Sequence of chain A:
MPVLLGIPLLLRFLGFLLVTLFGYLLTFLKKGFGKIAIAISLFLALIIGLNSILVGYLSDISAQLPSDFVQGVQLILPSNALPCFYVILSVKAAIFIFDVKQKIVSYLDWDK

Sequence of chain B:
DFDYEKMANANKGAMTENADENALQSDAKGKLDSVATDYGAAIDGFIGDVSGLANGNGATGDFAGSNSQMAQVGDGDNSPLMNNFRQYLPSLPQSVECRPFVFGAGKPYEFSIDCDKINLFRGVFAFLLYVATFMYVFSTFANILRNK

This data describes a binding interaction between two proteins.

Residue-level contacts at the interface:
Residue F319 in chain B contacts residue A37 in chain A (closest heavy-atom distance 3.8 Å).
Residue M271 in chain B is in contact with residue L4 in chain A (closest heavy-atom distance 3.9 Å).
Residue M326 in chain B is in contact with residue I104 in chain A (closest heavy-atom distance 3.5 Å).
Residue F357 in chain B is in contact with residue Q71 in chain A (closest heavy-atom distance 3.6 Å).
Residue R342 in chain B is in contact with residue L89 in chain A (closest heavy-atom distance 3.8 Å).
Residue Y392 in chain B contacts residue K92 in chain A (closest heavy-atom distance 3.8 Å).
Residue E273 in chain B is in contact with residue V3 in chain A (closest heavy-atom distance 2.8 Å).
Residue R378 in chain B is in contact with residue L75 in chain A (closest heavy-atom distance 3.5 Å).
Residue E273 in chain B is in contact with residue L5 in chain A (closest heavy-atom distance 3.2 Å).
Residue D294 in chain B is in contact with residue L26 in chain A (closest heavy-atom distance 3.5 Å).
Residue L337 in chain B is in contact with residue N51 in chain A (closest heavy-atom distance 3.1 Å).
Residue P349 in chain B interacts with residue V73 in chain A (closest heavy-atom distance 3.7 Å).
Residue V291 in chain B is in contact with residue F22 in chain A (closest heavy-atom distance 3.4 Å).
Residue Q328 in chain B contacts residue I48 in chain A (closest heavy-atom distance 3.6 Å).
Residue Q350 in chain B contacts residue Q74 in chain A (closest heavy-atom distance 3.2 Å).
Residue N340 in chain B contacts residue N51 in chain A (closest heavy-atom distance 3.3 Å).
Residue S351 in chain B interacts with residue L77 in chain A (closest heavy-atom distance 3.5 Å).
Residue G330 in chain B interacts with residue K101 in chain A (closest heavy-atom distance 3.9 Å).
Residue Q325 in chain B interacts with residue S41 in chain A (closest heavy-atom distance 3.6 Å).
Residue N340 in chain B is in contact with residue V55 in chain A (closest heavy-atom distance 3.6 Å).
Residue G332 in chain B contacts residue I97 in chain A (closest heavy-atom distance 3.5 Å).
Residue Y344 in chain B contacts residue S59 in chain A (closest heavy-atom distance 3.0 Å).
Residue E273 in chain B contacts residue P2 in chain A (closest heavy-atom distance 3.6 Å).
Residue A382 in chain B is in contact with residue N80 in chain A (closest heavy-atom distance 3.4 Å).
Residue F319 in chain B interacts with residue F33 in chain A (closest heavy-atom distance 3.7 Å).
Residue F377 in chain B is in contact with residue I76 in chain A (closest heavy-atom distance 3.4 Å).
Residue L288 in chain B is in contact with residue V19 in chain A (closest heavy-atom distance 3.9 Å).
Residue R378 in chain B contacts residue L77 in chain A (closest heavy-atom distance 3.5 Å).
Residue L345 in chain B contacts residue F85 in chain A (closest heavy-atom distance 3.9 Å).
Residue Y295 in chain B interacts with residue L29 in chain A (closest heavy-atom distance 3.7 Å).
Residue L288 in chain B is in contact with residue F22 in chain A (closest heavy-atom distance 3.8 Å).
Residue F341 in chain B contacts residue N51 in chain A (closest heavy-atom distance 3.4 Å).
Residue S347 in chain B interacts with residue Q64 in chain A (closest heavy-atom distance 2.7 Å).
Residue I374 in chain B contacts residue L75 in chain A (closest heavy-atom distance 3.5 Å).
Residue T389 in chain B interacts with residue I88 in chain A (closest heavy-atom distance 3.7 Å).
Residue V306 in chain B is in contact with residue I104 in chain A (closest heavy-atom distance 3.1 Å).
Residue S351 in chain B interacts with residue P78 in chain A (closest heavy-atom distance 3.1 Å).
Residue S335 in chain B interacts with residue F96 in chain A (closest heavy-atom distance 3.8 Å).
Residue F302 in chain B is in contact with residue D111 in chain A (closest heavy-atom distance 3.2 Å).
Residue F302 in chain B interacts with residue L108 in chain A (closest heavy-atom distance 3.8 Å).
Residue F319 in chain B interacts with residue I36 in chain A (closest heavy-atom distance 3.6 Å).
Residue E273 in chain B is in contact with residue P8 in chain A (closest heavy-atom distance 3.4 Å).
Residue T272 in chain B contacts residue L5 in chain A (closest heavy-atom distance 3.6 Å).
Residue L309 in chain B contacts residue I104 in chain A (closest heavy-atom distance 3.8 Å).
Residue D333 in chain B interacts with residue A93 in chain A (closest heavy-atom distance 3.8 Å).
Residue P349 in chain B interacts with residue L77 in chain A (closest heavy-atom distance 3.8 Å).
Residue T272 in chain B is in contact with residue V3 in chain A (closest heavy-atom distance 3.0 Å).
Residue Y344 in chain B is in contact with residue V55 in chain A (closest heavy-atom distance 3.7 Å).
Residue Q325 in chain B is in contact with residue A45 in chain A (closest heavy-atom distance 3.7 Å).
Residue F381 in chain B interacts with residue P78 in chain A (closest heavy-atom distance 3.6 Å).
Residue F381 in chain B interacts with residue I76 in chain A (closest heavy-atom distance 3.8 Å).
Residue Q325 in chain B interacts with residue I48 in chain A (closest heavy-atom distance 3.9 Å).
Residue R355 in chain B interacts with residue L75 in chain A (closest heavy-atom distance 3.8 Å).
Residue P349 in chain B interacts with residue L82 in chain A (closest heavy-atom distance 3.6 Å).
Residue A275 in chain B contacts residue M1 in chain A (closest heavy-atom distance 3.6 Å).
Residue R378 in chain B is in contact with residue I76 in chain A (closest heavy-atom distance 3.8 Å).
Residue D331 in chain B interacts with residue K101 in chain A (closest heavy-atom distance 3.2 Å).
Residue D318 in chain B interacts with residue A37 in chain A (closest heavy-atom distance 3.8 Å).
Residue M271 in chain B interacts with residue L5 in chain A (closest heavy-atom distance 3.8 Å).
Residue E273 in chain B is in contact with residue L4 in chain A (closest heavy-atom distance 3.4 Å).